Sequence of protein 2:
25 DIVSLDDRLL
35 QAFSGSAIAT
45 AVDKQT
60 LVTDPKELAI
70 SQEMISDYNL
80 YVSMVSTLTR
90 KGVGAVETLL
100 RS

Contacts between the two chains:
Residue F7 in protein 1 interacts with residue Q49 in protein 2 (closest heavy-atom distance 4.6 Å).
Residue V13 in protein 1 interacts with residue V81 in protein 2 (closest heavy-atom distance 3.5 Å).
Residue F20 in protein 1 contacts residue T88 in protein 2 (closest heavy-atom distance 4.4 Å).
Residue A24 in protein 1 contacts residue E96 in protein 2 (closest heavy-atom distance 4.5 Å).
Residue I71 in protein 1 interacts with residue L87 in protein 2 (closest heavy-atom distance 4.4 Å).
Residue F7 in protein 1 contacts residue M73 in protein 2 (closest heavy-atom distance 4.1 Å).
Residue F7 in protein 1 is in contact with residue Y77 in protein 2 (closest heavy-atom distance 4.0 Å).
Residue L66 in protein 1 interacts with residue A43 in protein 2 (closest heavy-atom distance 3.5 Å).
Residue V82 in protein 1 interacts with residue V95 in protein 2 (closest heavy-atom distance 3.6 Å).
Residue P63 in protein 1 contacts residue Y77 in protein 2 (closest heavy-atom distance 4.2 Å).
Residue A78 in protein 1 contacts residue V95 in protein 2 (closest heavy-atom distance 4.0 Å).
Residue S67 in protein 1 interacts with residue G39 in protein 2 (closest heavy-atom distance 4.6 Å).
Residue Y3 in protein 1 is in contact with residue V61 in protein 2 (closest heavy-atom distance 4.6 Å).
Residue M70 in protein 1 is in contact with residue V84 in protein 2 (closest heavy-atom distance 4.6 Å).
Residue Y6 in protein 1 is in contact with residue N78 in protein 2 (closest heavy-atom distance 4.3 Å).
Residue H10 in protein 1 is in contact with residue V81 in protein 2 (closest heavy-atom distance 4.2 Å).
Residue M1 in protein 1 contacts residue L60 in protein 2 (closest heavy-atom distance 4.7 Å).
Residue S35 in protein 1 is in contact with residue R100 in protein 2 (closest heavy-atom distance 4.5 Å).
Residue Y6 in protein 1 is in contact with residue I74 in protein 2 (closest heavy-atom distance 3.5 Å).
Residue A21 in protein 1 is in contact with residue V92 in protein 2 (closest heavy-atom distance 4.0 Å).
Residue F28 in protein 1 interacts with residue L99 in protein 2 (closest heavy-atom distance 4.4 Å).
Residue F2 in protein 1 contacts residue L60 in protein 2 (closest heavy-atom distance 3.4 Å).
Residue M70 in protein 1 contacts residue Y80 in protein 2 (closest heavy-atom distance 3.6 Å).
Residue P25 in protein 1 is in contact with residue V92 in protein 2 (closest heavy-atom distance 4.5 Å).
Residue Y3 in protein 1 contacts residue S70 in protein 2 (closest heavy-atom distance 3.7 Å).
Residue Y3 in protein 1 interacts with residue I74 in protein 2 (closest heavy-atom distance 4.4 Å).
Residue M1 in protein 1 interacts with residue Q49 in protein 2 (closest heavy-atom distance 3.4 Å).
Residue A21 in protein 1 is in contact with residue T88 in protein 2 (closest heavy-atom distance 4.5 Å).
Residue F28 in protein 1 interacts with residue E96 in protein 2 (closest heavy-atom distance 3.9 Å).
Residue L66 in protein 1 interacts with residue G39 in protein 2 (closest heavy-atom distance 4.1 Å).
Residue L18 in protein 1 is in contact with residue T88 in protein 2 (closest heavy-atom distance 4.6 Å).
Residue H11 in protein 1 contacts residue Y77 in protein 2 (closest heavy-atom distance 2.6 Å).
Residue F28 in protein 1 contacts residue R100 in protein 2 (closest heavy-atom distance 4.0 Å).
Residue A24 in protein 1 is in contact with residue V92 in protein 2 (closest heavy-atom distance 3.9 Å).
Residue L66 in protein 1 interacts with residue I42 in protein 2 (closest heavy-atom distance 4.3 Å).
Residue L66 in protein 1 contacts residue Y80 in protein 2 (closest heavy-atom distance 3.8 Å).
Residue N44 in protein 1 contacts residue R89 in protein 2 (closest heavy-atom distance 2.7 Å).
Residue H11 in protein 1 contacts residue V46 in protein 2 (closest heavy-atom distance 4.5 Å).
Residue F20 in protein 1 contacts residue R89 in protein 2 (closest heavy-atom distance 3.9 Å).
Residue A14 in protein 1 contacts residue V84 in protein 2 (closest heavy-atom distance 4.7 Å).
Residue M1 in protein 1 is in contact with residue T50 in protein 2 (closest heavy-atom distance 3.4 Å).
Residue F29 in protein 1 interacts with residue L99 in protein 2 (closest heavy-atom distance 3.8 Å).
Residue H10 in protein 1 interacts with residue Y77 in protein 2 (closest heavy-atom distance 3.2 Å).
Residue L66 in protein 1 interacts with residue V46 in protein 2 (closest heavy-atom distance 4.1 Å).
Residue F65 in protein 1 is in contact with residue Y80 in protein 2 (closest heavy-atom distance 4.6 Å).
Residue V74 in protein 1 contacts residue G91 in protein 2 (closest heavy-atom distance 4.5 Å).
Residue M70 in protein 1 contacts residue L87 in protein 2 (closest heavy-atom distance 4.3 Å).
Residue Y3 in protein 1 interacts with residue L67 in protein 2 (closest heavy-atom distance 4.3 Å).
Residue A62 in protein 1 contacts residue V46 in protein 2 (closest heavy-atom distance 4.5 Å).
Residue M1 in protein 1 is in contact with residue K48 in protein 2 (closest heavy-atom distance 4.1 Å).
Residue F7 in protein 1 is in contact with residue V46 in protein 2 (closest heavy-atom distance 4.1 Å).
Residue A17 in protein 1 is in contact with residue V84 in protein 2 (closest heavy-atom distance 3.6 Å).
Residue F20 in protein 1 interacts with residue V92 in protein 2 (closest heavy-atom distance 4.1 Å).
Residue A14 in protein 1 interacts with residue V81 in protein 2 (closest heavy-atom distance 4.5 Å).
Residue V74 in protein 1 contacts residue L87 in protein 2 (closest heavy-atom distance 4.2 Å).
Residue A14 in protein 1 contacts residue Y77 in protein 2 (closest heavy-atom distance 4.6 Å).
Residue A17 in protein 1 interacts with residue T88 in protein 2 (closest heavy-atom distance 4.0 Å).
Residue V74 in protein 1 interacts with residue T88 in protein 2 (closest heavy-atom distance 4.6 Å).
Residue H10 in protein 1 interacts with residue N78 in protein 2 (closest heavy-atom distance 3.6 Å).
Residue A4 in protein 1 interacts with residue T50 in protein 2 (closest heavy-atom distance 4.6 Å).

The following describes two proteins that form a bound complex.

Sequence of protein 1:
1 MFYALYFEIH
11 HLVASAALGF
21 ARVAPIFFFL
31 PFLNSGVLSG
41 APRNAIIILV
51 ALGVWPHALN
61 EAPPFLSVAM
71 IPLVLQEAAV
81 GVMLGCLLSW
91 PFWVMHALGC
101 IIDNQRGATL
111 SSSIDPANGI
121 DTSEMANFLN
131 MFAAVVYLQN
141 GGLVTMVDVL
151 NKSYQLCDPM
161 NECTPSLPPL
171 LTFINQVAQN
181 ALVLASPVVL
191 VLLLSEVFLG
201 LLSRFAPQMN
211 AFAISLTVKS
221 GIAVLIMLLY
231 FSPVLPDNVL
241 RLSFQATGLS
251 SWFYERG